Sequence of the first protein:
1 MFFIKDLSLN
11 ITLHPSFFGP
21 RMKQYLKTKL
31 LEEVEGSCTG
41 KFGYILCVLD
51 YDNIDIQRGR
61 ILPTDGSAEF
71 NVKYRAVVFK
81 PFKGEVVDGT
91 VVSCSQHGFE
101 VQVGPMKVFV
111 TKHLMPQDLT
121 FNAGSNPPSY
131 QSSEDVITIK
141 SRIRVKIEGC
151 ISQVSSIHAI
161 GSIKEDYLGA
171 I

Sequence of the second protein:
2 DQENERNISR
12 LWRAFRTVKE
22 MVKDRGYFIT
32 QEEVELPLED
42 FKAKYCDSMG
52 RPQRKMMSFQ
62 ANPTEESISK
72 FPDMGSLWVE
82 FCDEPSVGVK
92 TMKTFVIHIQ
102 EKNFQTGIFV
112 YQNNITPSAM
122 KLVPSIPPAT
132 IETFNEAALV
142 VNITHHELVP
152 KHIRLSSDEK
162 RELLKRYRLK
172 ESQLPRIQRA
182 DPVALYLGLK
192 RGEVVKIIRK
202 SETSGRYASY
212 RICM

The following describes two proteins that form a bound complex.

Residue-level contacts at the interface:
Residue R169 in the second protein is in contact with residue Q57 in the first protein (closest heavy-atom distance 5.0 Å).
Residue R169 in the second protein contacts residue R58 in the first protein (closest heavy-atom distance 3.5 Å).